Interface contacts:
Residue Y516 in the first protein is in contact with residue E30 in the second protein (closest heavy-atom distance 3.3 Å).
Residue R296 in the first protein is in contact with residue E48 in the second protein (closest heavy-atom distance 3.1 Å).
Residue K528 in the first protein interacts with residue F7 in the second protein (closest heavy-atom distance 3.1 Å).
Residue Q471 in the first protein interacts with residue N26 in the second protein (closest heavy-atom distance 3.0 Å).
Residue D590 in the first protein interacts with residue N16 in the second protein (closest heavy-atom distance 3.0 Å).
Residue S227 in the first protein interacts with residue M107 in the second protein (closest heavy-atom distance 3.3 Å).
Residue N469 in the first protein interacts with residue F27 in the second protein (closest heavy-atom distance 2.8 Å).
Residue N469 in the first protein is in contact with residue N26 in the second protein (closest heavy-atom distance 2.5 Å).
Residue D334 in the first protein is in contact with residue M1 in the second protein (closest heavy-atom distance 2.3 Å).
Residue Y338 in the first protein interacts with residue M1 in the second protein (closest heavy-atom distance 3.2 Å).
Residue Y264 in the first protein contacts residue M1 in the second protein (closest heavy-atom distance 3.4 Å).
Residue K528 in the first protein interacts with residue P40 in the second protein (closest heavy-atom distance 3.4 Å).
Residue M535 in the first protein interacts with residue F33 in the second protein (closest heavy-atom distance 3.4 Å).
Residue L300 in the first protein contacts residue M1 in the second protein (closest heavy-atom distance 3.4 Å).
Residue S592 in the first protein contacts residue F55 in the second protein (closest heavy-atom distance 3.1 Å).
Residue D262 in the first protein interacts with residue K95 in the second protein (closest heavy-atom distance 3.0 Å).
Residue Q471 in the first protein contacts residue N19 in the second protein (closest heavy-atom distance 3.2 Å).
Residue D263 in the first protein is in contact with residue T3 in the second protein (closest heavy-atom distance 2.6 Å).
Residue K259 in the first protein is in contact with residue T102 in the second protein (closest heavy-atom distance 2.5 Å).
Residue Q193 in the first protein contacts residue P40 in the second protein (closest heavy-atom distance 3.4 Å).
Residue S525 in the first protein interacts with residue M36 in the second protein (closest heavy-atom distance 2.7 Å).
Residue S592 in the first protein interacts with residue K56 in the second protein (closest heavy-atom distance 3.3 Å).
Residue R296 in the first protein interacts with residue M1 in the second protein (closest heavy-atom distance 3.5 Å).
Residue S525 in the first protein contacts residue I37 in the second protein (closest heavy-atom distance 3.1 Å).
Residue S332 in the first protein is in contact with residue R86 in the second protein (closest heavy-atom distance 2.6 Å).
Residue N229 in the first protein interacts with residue D41 in the second protein (closest heavy-atom distance 3.0 Å).
Residue E596 in the first protein interacts with residue K56 in the second protein (closest heavy-atom distance 3.1 Å).
Residue S525 in the first protein interacts with residue P40 in the second protein (closest heavy-atom distance 3.4 Å).
Residue S474 in the first protein interacts with residue N16 in the second protein (closest heavy-atom distance 2.6 Å).
Residue F439 in the first protein interacts with residue L20 in the second protein (closest heavy-atom distance 3.5 Å).
Residue Q471 in the first protein is in contact with residue L20 in the second protein (closest heavy-atom distance 3.2 Å).
Residue H437 in the first protein is in contact with residue I22 in the second protein (closest heavy-atom distance 3.4 Å).
Residue K468 in the first protein interacts with residue N26 in the second protein (closest heavy-atom distance 3.3 Å).
Residue D590 in the first protein contacts residue H57 in the second protein (closest heavy-atom distance 3.1 Å).
Residue S295 in the first protein is in contact with residue K95 in the second protein (closest heavy-atom distance 3.2 Å).
Residue Y516 in the first protein contacts residue I37 in the second protein (closest heavy-atom distance 3.6 Å).
Residue K528 in the first protein is in contact with residue F43 in the second protein (closest heavy-atom distance 3.1 Å).
Residue E596 in the first protein contacts residue F55 in the second protein (closest heavy-atom distance 3.3 Å).
Residue K233 in the first protein interacts with residue I4 in the second protein (closest heavy-atom distance 3.6 Å).
Residue I333 in the first protein interacts with residue T50 in the second protein (closest heavy-atom distance 3.1 Å).
Residue M535 in the first protein is in contact with residue V10 in the second protein (closest heavy-atom distance 3.5 Å).
Residue Y231 in the first protein contacts residue P6 in the second protein (closest heavy-atom distance 3.3 Å).
Residue V470 in the first protein interacts with residue L12 in the second protein (closest heavy-atom distance 3.3 Å).
Residue P329 in the first protein is in contact with residue R86 in the second protein (closest heavy-atom distance 3.2 Å).
Residue R296 in the first protein contacts residue T2 in the second protein (closest heavy-atom distance 2.4 Å).
Residue S509 in the first protein interacts with residue E30 in the second protein (closest heavy-atom distance 3.2 Å).
Residue D263 in the first protein interacts with residue I4 in the second protein (closest heavy-atom distance 3.3 Å).
Residue H337 in the first protein interacts with residue T50 in the second protein (closest heavy-atom distance 3.4 Å).
Residue K468 in the first protein is in contact with residue E25 in the second protein (closest heavy-atom distance 2.7 Å).
Residue M532 in the first protein contacts residue P9 in the second protein (closest heavy-atom distance 3.3 Å).
Residue K328 in the first protein contacts residue R89 in the second protein (closest heavy-atom distance 3.5 Å).
Residue L475 in the first protein is in contact with residue N16 in the second protein (closest heavy-atom distance 3.4 Å).
Residue K528 in the first protein contacts residue M36 in the second protein (closest heavy-atom distance 3.6 Å).
Residue L230 in the first protein interacts with residue P6 in the second protein (closest heavy-atom distance 3.6 Å).
Residue N469 in the first protein interacts with residue P28 in the second protein (closest heavy-atom distance 3.3 Å).
Residue D473 in the first protein contacts residue F13 in the second protein (closest heavy-atom distance 3.1 Å).
Residue N297 in the first protein is in contact with residue T2 in the second protein (closest heavy-atom distance 3.1 Å).
Residue Y325 in the first protein is in contact with residue I90 in the second protein (closest heavy-atom distance 3.5 Å).
Residue N234 in the first protein interacts with residue P6 in the second protein (closest heavy-atom distance 3.5 Å).
Residue Y396 in the first protein interacts with residue P85 in the second protein (closest heavy-atom distance 2.4 Å).

Sequence of the second protein:
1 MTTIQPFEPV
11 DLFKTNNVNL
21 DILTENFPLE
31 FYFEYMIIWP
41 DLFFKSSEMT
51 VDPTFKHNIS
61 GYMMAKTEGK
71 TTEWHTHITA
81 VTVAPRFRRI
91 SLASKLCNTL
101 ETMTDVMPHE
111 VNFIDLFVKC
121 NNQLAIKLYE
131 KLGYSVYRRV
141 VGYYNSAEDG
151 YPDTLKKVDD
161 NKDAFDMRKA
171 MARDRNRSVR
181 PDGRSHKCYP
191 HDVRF

This data describes a binding interaction between two proteins.

Sequence of the first protein:
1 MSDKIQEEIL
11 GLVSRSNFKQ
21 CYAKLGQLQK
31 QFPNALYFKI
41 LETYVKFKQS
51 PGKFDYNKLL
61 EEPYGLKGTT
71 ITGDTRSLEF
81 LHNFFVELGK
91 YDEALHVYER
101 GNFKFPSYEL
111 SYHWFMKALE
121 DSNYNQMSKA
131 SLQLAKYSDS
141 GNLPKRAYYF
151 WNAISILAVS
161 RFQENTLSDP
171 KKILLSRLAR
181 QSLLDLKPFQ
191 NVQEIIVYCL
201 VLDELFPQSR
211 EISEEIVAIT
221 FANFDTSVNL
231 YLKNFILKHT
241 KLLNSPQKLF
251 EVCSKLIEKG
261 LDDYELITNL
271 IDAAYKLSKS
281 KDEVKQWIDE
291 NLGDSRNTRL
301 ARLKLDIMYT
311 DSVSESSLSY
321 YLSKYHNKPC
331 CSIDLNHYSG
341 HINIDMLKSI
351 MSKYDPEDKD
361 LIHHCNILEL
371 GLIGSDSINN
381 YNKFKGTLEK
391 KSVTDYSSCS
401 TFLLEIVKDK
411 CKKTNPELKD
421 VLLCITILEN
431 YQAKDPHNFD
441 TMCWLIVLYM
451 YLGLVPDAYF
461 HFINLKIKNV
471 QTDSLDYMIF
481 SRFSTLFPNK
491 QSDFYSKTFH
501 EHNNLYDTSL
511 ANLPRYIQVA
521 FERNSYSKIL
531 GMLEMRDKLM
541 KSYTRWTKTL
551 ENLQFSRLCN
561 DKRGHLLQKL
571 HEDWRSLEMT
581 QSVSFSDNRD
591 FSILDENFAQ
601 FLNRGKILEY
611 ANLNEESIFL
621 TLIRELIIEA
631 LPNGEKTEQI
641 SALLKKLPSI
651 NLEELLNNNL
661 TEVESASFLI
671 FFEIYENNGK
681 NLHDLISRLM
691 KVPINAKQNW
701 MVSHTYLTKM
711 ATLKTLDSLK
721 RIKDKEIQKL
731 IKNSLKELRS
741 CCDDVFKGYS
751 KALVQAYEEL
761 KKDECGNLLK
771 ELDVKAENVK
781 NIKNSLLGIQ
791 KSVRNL